Sequence of protein 1:
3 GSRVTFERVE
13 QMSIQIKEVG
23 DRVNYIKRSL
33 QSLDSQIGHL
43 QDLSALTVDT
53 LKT

These two protein chains interact to form a complex.

Sequence of protein 2:
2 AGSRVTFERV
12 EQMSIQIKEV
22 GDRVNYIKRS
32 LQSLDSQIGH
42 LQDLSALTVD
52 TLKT

Contacts between the two chains:
Residue M14 in protein 2 interacts with residue M14 in protein 1 (closest heavy-atom distance 4.2 Å).
Residue M14 in protein 2 interacts with residue V11 in protein 1 (closest heavy-atom distance 4.2 Å).
Residue V21 in protein 2 interacts with residue V21 in protein 1 (closest heavy-atom distance 4.5 Å).
Residue V11 in protein 2 contacts residue T7 in protein 1 (closest heavy-atom distance 4.7 Å).
Residue I18 in protein 2 contacts residue I18 in protein 1 (closest heavy-atom distance 4.9 Å).
Residue M14 in protein 2 interacts with residue I18 in protein 1 (closest heavy-atom distance 3.8 Å).
Residue V11 in protein 2 interacts with residue V11 in protein 1 (closest heavy-atom distance 4.2 Å).
Residue T7 in protein 2 contacts residue T7 in protein 1 (closest heavy-atom distance 4.1 Å).
Residue I18 in protein 2 is in contact with residue M14 in protein 1 (closest heavy-atom distance 4.5 Å).